Contacts between the two chains:
Residue F72 in chain A contacts residue E56 in chain B (closest heavy-atom distance 2.9 Å).
Residue Y130 in chain A interacts with residue E96 in chain B (closest heavy-atom distance 3.1 Å).
Residue T134 in chain A is in contact with residue G30 in chain B (closest heavy-atom distance 3.8 Å).
Residue V137 in chain A is in contact with residue Q27 in chain B (closest heavy-atom distance 3.5 Å).
Residue E131 in chain A is in contact with residue G59 in chain B (closest heavy-atom distance 3.5 Å).
Residue G74 in chain A interacts with residue Y78 in chain B (closest heavy-atom distance 3.2 Å).
Residue G74 in chain A contacts residue A101 in chain B (closest heavy-atom distance 3.4 Å).
Residue Y71 in chain A contacts residue E56 in chain B (closest heavy-atom distance 3.3 Å).
Residue G136 in chain A contacts residue Q27 in chain B (closest heavy-atom distance 3.4 Å).
Residue R4 in chain A contacts residue P1 in chain B (closest heavy-atom distance 4.0 Å).
Residue P1 in chain A interacts with residue G21 in chain B (closest heavy-atom distance 3.9 Å).
Residue Y71 in chain A contacts residue E76 in chain B (closest heavy-atom distance 4.1 Å).
Residue P1 in chain A interacts with residue L22 in chain B (closest heavy-atom distance 3.5 Å).
Residue Y71 in chain A interacts with residue A68 in chain B (closest heavy-atom distance 3.7 Å).
Residue N23 in chain A interacts with residue N23 in chain B (closest heavy-atom distance 2.8 Å).
Residue Y77 in chain A contacts residue Q27 in chain B (closest heavy-atom distance 4.0 Å).
Residue F70 in chain A contacts residue G59 in chain B (closest heavy-atom distance 3.5 Å).
Residue H15 in chain A interacts with residue L22 in chain B (closest heavy-atom distance 4.0 Å).
Residue R73 in chain A is in contact with residue Y78 in chain B (closest heavy-atom distance 3.6 Å).
Residue Y130 in chain A is in contact with residue F32 in chain B (closest heavy-atom distance 3.9 Å).
Residue M129 in chain A is in contact with residue T98 in chain B (closest heavy-atom distance 3.5 Å).
Residue M129 in chain A is in contact with residue L86 in chain B (closest heavy-atom distance 4.2 Å).
Residue T134 in chain A is in contact with residue L28 in chain B (closest heavy-atom distance 3.1 Å).
Residue F70 in chain A contacts residue D60 in chain B (closest heavy-atom distance 3.6 Å).
Residue G136 in chain A is in contact with residue L28 in chain B (closest heavy-atom distance 4.1 Å).
Residue F70 in chain A is in contact with residue E56 in chain B (closest heavy-atom distance 4.0 Å).
Residue Y2 in chain A interacts with residue Q27 in chain B (closest heavy-atom distance 3.8 Å).
Residue F72 in chain A is in contact with residue Y78 in chain B (closest heavy-atom distance 3.3 Å).
Residue Y71 in chain A interacts with residue D60 in chain B (closest heavy-atom distance 3.4 Å).
Residue D139 in chain A contacts residue L28 in chain B (closest heavy-atom distance 3.2 Å).
Residue P1 in chain A interacts with residue N23 in chain B (closest heavy-atom distance 4.0 Å).
Residue E76 in chain A interacts with residue V25 in chain B (closest heavy-atom distance 3.9 Å).
Residue K132 in chain A contacts residue D60 in chain B (closest heavy-atom distance 3.4 Å).
Residue A133 in chain A contacts residue K31 in chain B (closest heavy-atom distance 4.2 Å).
Residue Y2 in chain A is in contact with residue P1 in chain B (closest heavy-atom distance 3.3 Å).
Residue F70 in chain A is in contact with residue D57 in chain B (closest heavy-atom distance 3.7 Å).
Residue A133 in chain A is in contact with residue A29 in chain B (closest heavy-atom distance 4.1 Å).
Residue E76 in chain A contacts residue G24 in chain B (closest heavy-atom distance 3.2 Å).
Residue F72 in chain A is in contact with residue A29 in chain B (closest heavy-atom distance 3.8 Å).
Residue V118 in chain A is in contact with residue D60 in chain B (closest heavy-atom distance 3.7 Å).
Residue M129 in chain A interacts with residue R83 in chain B (closest heavy-atom distance 4.1 Å).
Residue Y2 in chain A interacts with residue V25 in chain B (closest heavy-atom distance 4.2 Å).
Residue D102 in chain A contacts residue Q27 in chain B (closest heavy-atom distance 3.7 Å).
Residue E131 in chain A contacts residue E96 in chain B (closest heavy-atom distance 3.2 Å).
Residue F72 in chain A is in contact with residue D60 in chain B (closest heavy-atom distance 3.9 Å).
Residue R4 in chain A contacts residue Y2 in chain B (closest heavy-atom distance 3.8 Å).
Residue F72 in chain A is in contact with residue K31 in chain B (closest heavy-atom distance 3.8 Å).
Residue Y2 in chain A interacts with residue E26 in chain B (closest heavy-atom distance 3.3 Å).
Residue K132 in chain A interacts with residue G59 in chain B (closest heavy-atom distance 3.5 Å).
Residue Y71 in chain A interacts with residue F70 in chain B (closest heavy-atom distance 3.5 Å).
Residue Y2 in chain A is in contact with residue G24 in chain B (closest heavy-atom distance 3.8 Å).
Residue V137 in chain A is in contact with residue L28 in chain B (closest heavy-atom distance 3.4 Å).
Residue E131 in chain A is in contact with residue F32 in chain B (closest heavy-atom distance 3.9 Å).
Residue F70 in chain A contacts residue L58 in chain B (closest heavy-atom distance 3.8 Å).
Residue V137 in chain A contacts residue E26 in chain B (closest heavy-atom distance 3.1 Å).
Residue E131 in chain A contacts residue D60 in chain B (closest heavy-atom distance 3.0 Å).
Residue G74 in chain A interacts with residue V25 in chain B (closest heavy-atom distance 3.6 Å).
Residue A133 in chain A is in contact with residue G30 in chain B (closest heavy-atom distance 3.1 Å).
Residue D139 in chain A contacts residue L86 in chain B (closest heavy-atom distance 4.2 Å).
Residue M129 in chain A is in contact with residue E96 in chain B (closest heavy-atom distance 3.3 Å).

This data describes a binding interaction between two proteins.

Sequence of chain A:
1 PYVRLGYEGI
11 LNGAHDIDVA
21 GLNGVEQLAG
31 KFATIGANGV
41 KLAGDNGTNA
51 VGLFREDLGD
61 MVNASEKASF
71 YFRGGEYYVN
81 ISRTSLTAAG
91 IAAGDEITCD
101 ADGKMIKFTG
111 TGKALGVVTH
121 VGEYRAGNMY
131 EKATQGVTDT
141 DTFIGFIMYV

Sequence of chain B:
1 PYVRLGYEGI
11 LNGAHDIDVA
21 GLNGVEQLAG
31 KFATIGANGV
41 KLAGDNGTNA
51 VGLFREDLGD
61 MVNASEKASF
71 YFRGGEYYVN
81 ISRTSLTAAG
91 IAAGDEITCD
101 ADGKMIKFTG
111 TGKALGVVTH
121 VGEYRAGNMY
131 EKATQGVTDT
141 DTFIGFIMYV